Residue-level contacts at the interface:
Residue G116 in protein 2 interacts with residue A274 in protein 1 (closest heavy-atom distance 3.3 Å).
Residue G116 in protein 2 contacts residue A273 in protein 1 (closest heavy-atom distance 4.2 Å).
Residue H194 in protein 2 interacts with residue E268 in protein 1 (closest heavy-atom distance 4.8 Å).
Residue R192 in protein 2 interacts with residue Y270 in protein 1 (closest heavy-atom distance 2.8 Å).
Residue V118 in protein 2 interacts with residue A274 in protein 1 (closest heavy-atom distance 2.7 Å).
Residue R192 in protein 2 contacts residue E268 in protein 1 (closest heavy-atom distance 3.9 Å).
Residue Y117 in protein 2 contacts residue A274 in protein 1 (closest heavy-atom distance 3.2 Å).
Residue V118 in protein 2 interacts with residue A273 in protein 1 (closest heavy-atom distance 3.7 Å).
Residue Y117 in protein 2 is in contact with residue A273 in protein 1 (closest heavy-atom distance 4.3 Å).
Residue P195 in protein 2 is in contact with residue E268 in protein 1 (closest heavy-atom distance 4.7 Å).

This data describes a binding interaction between two proteins.

Sequence of protein 2:
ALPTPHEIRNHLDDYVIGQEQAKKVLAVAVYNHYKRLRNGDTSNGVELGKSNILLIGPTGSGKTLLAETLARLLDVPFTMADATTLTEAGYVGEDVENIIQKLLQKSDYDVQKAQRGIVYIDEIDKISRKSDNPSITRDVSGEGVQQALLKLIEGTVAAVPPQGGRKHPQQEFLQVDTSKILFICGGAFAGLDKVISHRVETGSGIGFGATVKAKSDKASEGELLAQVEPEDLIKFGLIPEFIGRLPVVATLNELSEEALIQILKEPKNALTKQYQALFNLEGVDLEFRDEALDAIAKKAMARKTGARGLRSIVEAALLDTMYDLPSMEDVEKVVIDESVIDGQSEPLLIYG

Sequence of protein 1:
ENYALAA